Sequence of the second protein:
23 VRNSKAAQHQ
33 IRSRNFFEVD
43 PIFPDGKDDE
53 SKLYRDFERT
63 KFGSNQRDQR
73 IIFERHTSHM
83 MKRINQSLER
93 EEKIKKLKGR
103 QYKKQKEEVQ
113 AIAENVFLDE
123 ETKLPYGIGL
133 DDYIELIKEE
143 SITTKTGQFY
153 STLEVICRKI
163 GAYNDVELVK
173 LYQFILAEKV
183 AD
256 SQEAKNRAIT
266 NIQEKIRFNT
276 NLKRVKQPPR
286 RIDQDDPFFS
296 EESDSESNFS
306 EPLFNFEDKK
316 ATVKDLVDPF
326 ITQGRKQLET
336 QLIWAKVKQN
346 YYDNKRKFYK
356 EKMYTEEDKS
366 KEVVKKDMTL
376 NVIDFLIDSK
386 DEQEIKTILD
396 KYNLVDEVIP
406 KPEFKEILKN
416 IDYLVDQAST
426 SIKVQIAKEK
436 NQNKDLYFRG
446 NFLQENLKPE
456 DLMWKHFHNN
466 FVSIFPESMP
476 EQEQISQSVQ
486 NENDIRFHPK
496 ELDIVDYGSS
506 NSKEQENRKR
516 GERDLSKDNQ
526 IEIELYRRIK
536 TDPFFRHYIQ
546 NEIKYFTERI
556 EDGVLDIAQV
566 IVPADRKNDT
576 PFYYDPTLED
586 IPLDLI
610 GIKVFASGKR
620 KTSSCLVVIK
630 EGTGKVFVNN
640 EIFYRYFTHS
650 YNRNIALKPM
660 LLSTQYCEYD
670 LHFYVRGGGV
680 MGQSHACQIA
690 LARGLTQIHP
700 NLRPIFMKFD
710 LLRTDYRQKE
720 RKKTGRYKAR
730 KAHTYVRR

Sequence of the first protein:
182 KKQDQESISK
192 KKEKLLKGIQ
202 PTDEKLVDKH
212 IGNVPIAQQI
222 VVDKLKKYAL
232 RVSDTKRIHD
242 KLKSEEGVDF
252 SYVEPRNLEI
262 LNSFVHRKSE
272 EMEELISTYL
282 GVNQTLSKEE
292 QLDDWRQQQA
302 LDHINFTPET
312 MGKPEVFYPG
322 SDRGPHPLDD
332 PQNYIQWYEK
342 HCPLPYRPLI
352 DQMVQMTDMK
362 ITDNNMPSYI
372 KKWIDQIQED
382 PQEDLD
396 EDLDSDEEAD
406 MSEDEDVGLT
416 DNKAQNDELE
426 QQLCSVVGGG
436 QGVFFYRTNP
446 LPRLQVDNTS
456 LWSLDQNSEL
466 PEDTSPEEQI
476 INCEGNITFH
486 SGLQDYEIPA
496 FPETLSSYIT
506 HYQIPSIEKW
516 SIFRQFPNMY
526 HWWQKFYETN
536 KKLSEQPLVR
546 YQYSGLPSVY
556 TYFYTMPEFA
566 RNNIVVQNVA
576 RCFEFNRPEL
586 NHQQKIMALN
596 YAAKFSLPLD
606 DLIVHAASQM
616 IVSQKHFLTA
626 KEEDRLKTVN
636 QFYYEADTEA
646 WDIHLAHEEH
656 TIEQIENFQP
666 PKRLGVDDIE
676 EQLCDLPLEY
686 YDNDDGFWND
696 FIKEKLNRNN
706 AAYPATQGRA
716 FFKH

This data describes a binding interaction between two proteins.

Contacts between the two chains:
Residue Y135 in the second protein is in contact with residue W515 in the first protein (closest heavy-atom distance 3.5 Å).
Residue V280 in the second protein contacts residue R324 in the first protein (closest heavy-atom distance 3.8 Å).
Residue N488 in the second protein interacts with residue Y441 in the first protein (closest heavy-atom distance 4.1 Å).
Residue F311 in the second protein is in contact with residue Y370 in the first protein (closest heavy-atom distance 3.1 Å).
Residue L126 in the second protein is in contact with residue P522 in the first protein (closest heavy-atom distance 4.0 Å).
Residue E487 in the second protein contacts residue R442 in the first protein (closest heavy-atom distance 3.5 Å).
Residue E306 in the second protein is in contact with residue K373 in the first protein (closest heavy-atom distance 2.7 Å).
Residue I499 in the second protein is in contact with residue I517 in the first protein (closest heavy-atom distance 3.3 Å).
Residue I490 in the second protein is in contact with residue R442 in the first protein (closest heavy-atom distance 3.8 Å).
Residue P127 in the second protein interacts with residue F518 in the first protein (closest heavy-atom distance 3.4 Å).
Residue E496 in the second protein interacts with residue K514 in the first protein (closest heavy-atom distance 3.9 Å).
Residue R160 in the second protein interacts with residue G321 in the first protein (closest heavy-atom distance 2.8 Å).
Residue I490 in the second protein is in contact with residue Y441 in the first protein (closest heavy-atom distance 3.7 Å).
Residue H493 in the second protein contacts residue Y503 in the first protein (closest heavy-atom distance 4.1 Å).
Residue I490 in the second protein contacts residue F440 in the first protein (closest heavy-atom distance 3.0 Å).
Residue R491 in the second protein interacts with residue S430 in the first protein (closest heavy-atom distance 3.1 Å).
Residue Y135 in the second protein contacts residue E498 in the first protein (closest heavy-atom distance 3.5 Å).
Residue L126 in the second protein is in contact with residue F518 in the first protein (closest heavy-atom distance 3.7 Å).
Residue N488 in the second protein is in contact with residue R442 in the first protein (closest heavy-atom distance 3.1 Å).
Residue I130 in the second protein contacts residue K514 in the first protein (closest heavy-atom distance 3.0 Å).
Residue N488 in the second protein interacts with residue N444 in the first protein (closest heavy-atom distance 3.6 Å).
Residue H493 in the second protein interacts with residue R442 in the first protein (closest heavy-atom distance 3.4 Å).
Residue L132 in the second protein interacts with residue F518 in the first protein (closest heavy-atom distance 3.5 Å).
Residue F309 in the second protein contacts residue I371 in the first protein (closest heavy-atom distance 4.0 Å).
Residue L497 in the second protein is in contact with residue K514 in the first protein (closest heavy-atom distance 3.9 Å).
Residue I136 in the second protein interacts with residue F518 in the first protein (closest heavy-atom distance 4.0 Å).
Residue N488 in the second protein is in contact with residue L414 in the first protein (closest heavy-atom distance 3.5 Å).
Residue K125 in the second protein contacts residue F521 in the first protein (closest heavy-atom distance 3.5 Å).
Residue F311 in the second protein contacts residue I277 in the first protein (closest heavy-atom distance 3.7 Å).
Residue E496 in the second protein interacts with residue P510 in the first protein (closest heavy-atom distance 2.9 Å).
Residue Y135 in the second protein contacts residue P494 in the first protein (closest heavy-atom distance 3.5 Å).
Residue Y502 in the second protein interacts with residue K514 in the first protein (closest heavy-atom distance 3.9 Å).
Residue E496 in the second protein interacts with residue Y507 in the first protein (closest heavy-atom distance 4.0 Å).
Residue N310 in the second protein contacts residue Y370 in the first protein (closest heavy-atom distance 3.5 Å).
Residue N166 in the second protein is in contact with residue D323 in the first protein (closest heavy-atom distance 2.7 Å).
Residue R160 in the second protein interacts with residue P320 in the first protein (closest heavy-atom distance 3.3 Å).
Residue G131 in the second protein is in contact with residue K514 in the first protein (closest heavy-atom distance 4.1 Å).
Residue Y165 in the second protein interacts with residue S322 in the first protein (closest heavy-atom distance 2.3 Å).
Residue N310 in the second protein interacts with residue K373 in the first protein (closest heavy-atom distance 4.0 Å).
Residue Q485 in the second protein contacts residue Q427 in the first protein (closest heavy-atom distance 3.0 Å).
Residue N488 in the second protein is in contact with residue T443 in the first protein (closest heavy-atom distance 3.7 Å).
Residue Y165 in the second protein interacts with residue D323 in the first protein (closest heavy-atom distance 2.9 Å).
Residue D489 in the second protein contacts residue R442 in the first protein (closest heavy-atom distance 3.6 Å).
Residue I480 in the second protein contacts residue Q427 in the first protein (closest heavy-atom distance 3.7 Å).
Residue P494 in the second protein interacts with residue R442 in the first protein (closest heavy-atom distance 3.2 Å).
Residue P127 in the second protein contacts residue F521 in the first protein (closest heavy-atom distance 4.0 Å).
Residue I480 in the second protein contacts residue L424 in the first protein (closest heavy-atom distance 3.6 Å).
Residue E496 in the second protein contacts residue S511 in the first protein (closest heavy-atom distance 3.0 Å).
Residue D489 in the second protein interacts with residue L428 in the first protein (closest heavy-atom distance 3.0 Å).
Residue F492 in the second protein is in contact with residue R442 in the first protein (closest heavy-atom distance 3.0 Å).
Residue K125 in the second protein is in contact with residue P522 in the first protein (closest heavy-atom distance 3.5 Å).
Residue L126 in the second protein is in contact with residue I493 in the first protein (closest heavy-atom distance 3.5 Å).
Residue Q485 in the second protein interacts with residue L428 in the first protein (closest heavy-atom distance 4.0 Å).
Residue F311 in the second protein contacts residue M273 in the first protein (closest heavy-atom distance 3.3 Å).
Residue F309 in the second protein is in contact with residue Y370 in the first protein (closest heavy-atom distance 3.6 Å).
Residue L308 in the second protein contacts residue W374 in the first protein (closest heavy-atom distance 3.4 Å).
Residue S481 in the second protein is in contact with residue Q427 in the first protein (closest heavy-atom distance 4.0 Å).
Residue F325 in the second protein interacts with residue H240 in the first protein (closest heavy-atom distance 3.2 Å).
Residue K125 in the second protein contacts residue Y525 in the first protein (closest heavy-atom distance 3.3 Å).
Residue L132 in the second protein is in contact with residue W515 in the first protein (closest heavy-atom distance 3.5 Å).